Sequence of protein 2:
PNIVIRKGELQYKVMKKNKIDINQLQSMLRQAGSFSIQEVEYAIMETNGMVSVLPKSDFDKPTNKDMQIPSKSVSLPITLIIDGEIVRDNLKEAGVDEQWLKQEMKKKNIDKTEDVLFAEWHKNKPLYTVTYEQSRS

Sequence of protein 1:
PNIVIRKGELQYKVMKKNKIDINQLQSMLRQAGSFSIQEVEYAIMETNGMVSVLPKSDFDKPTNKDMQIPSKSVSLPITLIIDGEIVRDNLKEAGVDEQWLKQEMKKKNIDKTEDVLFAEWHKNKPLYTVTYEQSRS

The following describes two proteins that form a bound complex.

Contacts between the two chains:
Residue E54 in protein 2 is in contact with residue K140 in protein 1 (closest heavy-atom distance 4.1 Å).
Residue T94 in protein 2 contacts residue Q41 in protein 1 (closest heavy-atom distance 3.2 Å).
Residue F50 in protein 2 is in contact with residue P92 in protein 1 (closest heavy-atom distance 3.3 Å).
Residue E135 in protein 2 contacts residue Q53 in protein 1 (closest heavy-atom distance 2.9 Å).
Residue D98 in protein 2 is in contact with residue Y27 in protein 1 (closest heavy-atom distance 4.3 Å).
Residue S150 in protein 2 contacts residue Y27 in protein 1 (closest heavy-atom distance 3.8 Å).
Residue N38 in protein 2 interacts with residue I97 in protein 1 (closest heavy-atom distance 3.4 Å).
Residue Q41 in protein 2 contacts residue E135 in protein 1 (closest heavy-atom distance 3.9 Å).
Residue S150 in protein 2 interacts with residue Q26 in protein 1 (closest heavy-atom distance 4.9 Å).
Residue P92 in protein 2 contacts residue F50 in protein 1 (closest heavy-atom distance 3.3 Å).
Residue Q53 in protein 2 interacts with residue H137 in protein 1 (closest heavy-atom distance 4.5 Å).
Residue I97 in protein 2 is in contact with residue D36 in protein 1 (closest heavy-atom distance 5.0 Å).
Residue Y143 in protein 2 contacts residue Q53 in protein 1 (closest heavy-atom distance 3.5 Å).
Residue I52 in protein 2 contacts residue F133 in protein 1 (closest heavy-atom distance 3.7 Å).
Residue Y27 in protein 2 contacts residue S150 in protein 1 (closest heavy-atom distance 3.9 Å).
Residue I97 in protein 2 contacts residue I37 in protein 1 (closest heavy-atom distance 3.9 Å).
Residue Q41 in protein 2 is in contact with residue T94 in protein 1 (closest heavy-atom distance 3.8 Å).
Residue G23 in protein 2 is in contact with residue Y143 in protein 1 (closest heavy-atom distance 3.9 Å).
Residue L25 in protein 2 contacts residue L132 in protein 1 (closest heavy-atom distance 4.8 Å).
Residue H137 in protein 2 interacts with residue S51 in protein 1 (closest heavy-atom distance 4.8 Å).
Residue F133 in protein 2 interacts with residue I37 in protein 1 (closest heavy-atom distance 3.7 Å).
Residue I97 in protein 2 contacts residue N38 in protein 1 (closest heavy-atom distance 3.5 Å).
Residue S51 in protein 2 contacts residue E135 in protein 1 (closest heavy-atom distance 2.7 Å).
Residue H137 in protein 2 is in contact with residue E54 in protein 1 (closest heavy-atom distance 4.7 Å).
Residue K28 in protein 2 is in contact with residue R151 in protein 1 (closest heavy-atom distance 3.9 Å).
Residue P92 in protein 2 contacts residue S51 in protein 1 (closest heavy-atom distance 3.9 Å).
Residue I37 in protein 2 interacts with residue L132 in protein 1 (closest heavy-atom distance 4.5 Å).
Residue L132 in protein 2 interacts with residue Y27 in protein 1 (closest heavy-atom distance 3.7 Å).
Residue F50 in protein 2 is in contact with residue L91 in protein 1 (closest heavy-atom distance 4.0 Å).
Residue F74 in protein 2 is in contact with residue K140 in protein 1 (closest heavy-atom distance 3.7 Å).
Residue L91 in protein 2 contacts residue F50 in protein 1 (closest heavy-atom distance 3.8 Å).
Residue Q53 in protein 2 contacts residue E135 in protein 1 (closest heavy-atom distance 2.9 Å).
Residue S150 in protein 2 is in contact with residue K28 in protein 1 (closest heavy-atom distance 4.7 Å).
Residue Q149 in protein 2 contacts residue E24 in protein 1 (closest heavy-atom distance 4.9 Å).
Residue Y143 in protein 2 is in contact with residue G23 in protein 1 (closest heavy-atom distance 4.0 Å).
Residue I37 in protein 2 contacts residue F133 in protein 1 (closest heavy-atom distance 3.5 Å).
Residue S150 in protein 2 is in contact with residue L25 in protein 1 (closest heavy-atom distance 4.5 Å).
Residue Y27 in protein 2 interacts with residue L132 in protein 1 (closest heavy-atom distance 3.7 Å).
Residue Q53 in protein 2 contacts residue K140 in protein 1 (closest heavy-atom distance 4.1 Å).
Residue Q53 in protein 2 contacts residue P141 in protein 1 (closest heavy-atom distance 4.6 Å).
Residue F133 in protein 2 interacts with residue Q41 in protein 1 (closest heavy-atom distance 3.4 Å).
Residue E135 in protein 2 interacts with residue I52 in protein 1 (closest heavy-atom distance 4.0 Å).
Residue E135 in protein 2 is in contact with residue S51 in protein 1 (closest heavy-atom distance 3.2 Å).
Residue Y27 in protein 2 contacts residue D98 in protein 1 (closest heavy-atom distance 3.5 Å).
Residue H137 in protein 2 interacts with residue Q53 in protein 1 (closest heavy-atom distance 4.6 Å).
Residue E135 in protein 2 is in contact with residue Q41 in protein 1 (closest heavy-atom distance 4.1 Å).
Residue K28 in protein 2 interacts with residue S150 in protein 1 (closest heavy-atom distance 4.6 Å).
Residue F133 in protein 2 contacts residue L25 in protein 1 (closest heavy-atom distance 4.5 Å).
Residue L25 in protein 2 contacts residue V145 in protein 1 (closest heavy-atom distance 4.9 Å).
Residue V145 in protein 2 contacts residue L25 in protein 1 (closest heavy-atom distance 4.5 Å).
Residue I52 in protein 2 contacts residue E135 in protein 1 (closest heavy-atom distance 4.4 Å).
Residue Q53 in protein 2 is in contact with residue Y143 in protein 1 (closest heavy-atom distance 3.5 Å).
Residue F133 in protein 2 is in contact with residue I52 in protein 1 (closest heavy-atom distance 4.0 Å).
Residue Y143 in protein 2 interacts with residue I52 in protein 1 (closest heavy-atom distance 3.5 Å).
Residue S51 in protein 2 contacts residue P92 in protein 1 (closest heavy-atom distance 3.9 Å).
Residue R151 in protein 2 contacts residue K28 in protein 1 (closest heavy-atom distance 4.0 Å).
Residue I37 in protein 2 contacts residue I97 in protein 1 (closest heavy-atom distance 4.0 Å).
Residue I52 in protein 2 is in contact with residue Y143 in protein 1 (closest heavy-atom distance 3.7 Å).
Residue L25 in protein 2 contacts residue S150 in protein 1 (closest heavy-atom distance 4.8 Å).
Residue Q41 in protein 2 is in contact with residue F133 in protein 1 (closest heavy-atom distance 3.4 Å).